The following describes two proteins that form a bound complex.

Residue-level contacts at the interface:
Residue T163 in protein 2 contacts residue K1 in protein 1 (closest heavy-atom distance 3.9 Å).
Residue Y7 in protein 2 interacts with residue M2 in protein 1 (closest heavy-atom distance 3.5 Å).
Residue H114 in protein 2 contacts residue D3 in protein 1 (closest heavy-atom distance 4.9 Å).
Residue Y99 in protein 2 is in contact with residue D3 in protein 1 (closest heavy-atom distance 2.9 Å).
Residue W147 in protein 2 interacts with residue M8 in protein 1 (closest heavy-atom distance 4.2 Å).
Residue T143 in protein 2 interacts with residue L10 in protein 1 (closest heavy-atom distance 2.7 Å).
Residue M45 in protein 2 is in contact with residue M2 in protein 1 (closest heavy-atom distance 3.6 Å).
Residue M5 in protein 2 is in contact with residue K1 in protein 1 (closest heavy-atom distance 3.6 Å).
Residue V152 in protein 2 is in contact with residue F5 in protein 1 (closest heavy-atom distance 4.2 Å).
Residue T73 in protein 2 is in contact with residue Q9 in protein 1 (closest heavy-atom distance 4.5 Å).
Residue D77 in protein 2 is in contact with residue L10 in protein 1 (closest heavy-atom distance 2.9 Å).
Residue Y84 in protein 2 is in contact with residue L10 in protein 1 (closest heavy-atom distance 3.1 Å).
Residue H70 in protein 2 is in contact with residue F5 in protein 1 (closest heavy-atom distance 4.6 Å).
Residue L156 in protein 2 is in contact with residue F5 in protein 1 (closest heavy-atom distance 4.4 Å).
Residue T143 in protein 2 is in contact with residue Q9 in protein 1 (closest heavy-atom distance 4.5 Å).
Residue Y159 in protein 2 is in contact with residue D3 in protein 1 (closest heavy-atom distance 3.6 Å).
Residue V67 in protein 2 is in contact with residue M2 in protein 1 (closest heavy-atom distance 3.7 Å).
Residue K66 in protein 2 contacts residue D3 in protein 1 (closest heavy-atom distance 3.8 Å).
Residue L156 in protein 2 contacts residue D3 in protein 1 (closest heavy-atom distance 3.3 Å).
Residue T80 in protein 2 is in contact with residue L10 in protein 1 (closest heavy-atom distance 3.6 Å).
Residue R97 in protein 2 contacts residue M8 in protein 1 (closest heavy-atom distance 3.0 Å).
Residue W147 in protein 2 is in contact with residue Q9 in protein 1 (closest heavy-atom distance 3.0 Å).
Residue Y159 in protein 2 interacts with residue K1 in protein 1 (closest heavy-atom distance 2.7 Å).
Residue Y123 in protein 2 contacts residue L10 in protein 1 (closest heavy-atom distance 3.7 Å).
Residue H70 in protein 2 is in contact with residue L6 in protein 1 (closest heavy-atom distance 3.7 Å).
Residue V152 in protein 2 contacts residue M8 in protein 1 (closest heavy-atom distance 3.7 Å).
Residue Y159 in protein 2 is in contact with residue M2 in protein 1 (closest heavy-atom distance 3.9 Å).
Residue Y99 in protein 2 interacts with residue M2 in protein 1 (closest heavy-atom distance 3.2 Å).
Residue W147 in protein 2 interacts with residue L10 in protein 1 (closest heavy-atom distance 3.6 Å).
Residue D77 in protein 2 interacts with residue M8 in protein 1 (closest heavy-atom distance 4.8 Å).
Residue E63 in protein 2 interacts with residue K1 in protein 1 (closest heavy-atom distance 3.4 Å).
Residue I124 in protein 2 contacts residue L10 in protein 1 (closest heavy-atom distance 4.3 Å).
Residue T73 in protein 2 is in contact with residue L6 in protein 1 (closest heavy-atom distance 4.4 Å).
Residue A69 in protein 2 contacts residue L6 in protein 1 (closest heavy-atom distance 4.0 Å).
Residue Y116 in protein 2 contacts residue L10 in protein 1 (closest heavy-atom distance 4.0 Å).
Residue W167 in protein 2 contacts residue K1 in protein 1 (closest heavy-atom distance 3.6 Å).
Residue K66 in protein 2 contacts residue M2 in protein 1 (closest heavy-atom distance 3.2 Å).
Residue L81 in protein 2 is in contact with residue L10 in protein 1 (closest heavy-atom distance 3.7 Å).
Residue Q155 in protein 2 contacts residue F5 in protein 1 (closest heavy-atom distance 3.8 Å).
Residue H70 in protein 2 interacts with residue D3 in protein 1 (closest heavy-atom distance 4.7 Å).
Residue L156 in protein 2 contacts residue M8 in protein 1 (closest heavy-atom distance 3.6 Å).
Residue Y116 in protein 2 is in contact with residue M8 in protein 1 (closest heavy-atom distance 4.2 Å).
Residue F9 in protein 2 contacts residue M2 in protein 1 (closest heavy-atom distance 4.0 Å).
Residue V76 in protein 2 interacts with residue Q9 in protein 1 (closest heavy-atom distance 3.6 Å).
Residue V95 in protein 2 is in contact with residue L10 in protein 1 (closest heavy-atom distance 4.7 Å).
Residue E63 in protein 2 is in contact with residue M2 in protein 1 (closest heavy-atom distance 3.2 Å).
Residue Y171 in protein 2 is in contact with residue K1 in protein 1 (closest heavy-atom distance 2.9 Å).
Residue H114 in protein 2 interacts with residue M8 in protein 1 (closest heavy-atom distance 4.0 Å).
Residue R65 in protein 2 interacts with residue L6 in protein 1 (closest heavy-atom distance 4.0 Å).
Residue K66 in protein 2 is in contact with residue L6 in protein 1 (closest heavy-atom distance 3.8 Å).
Residue H70 in protein 2 contacts residue M2 in protein 1 (closest heavy-atom distance 4.5 Å).
Residue K146 in protein 2 interacts with residue L10 in protein 1 (closest heavy-atom distance 3.0 Å).
Residue Y59 in protein 2 interacts with residue K1 in protein 1 (closest heavy-atom distance 4.3 Å).
Residue K146 in protein 2 contacts residue Q9 in protein 1 (closest heavy-atom distance 3.3 Å).
Residue K66 in protein 2 interacts with residue K1 in protein 1 (closest heavy-atom distance 3.8 Å).
Residue T73 in protein 2 interacts with residue M8 in protein 1 (closest heavy-atom distance 3.9 Å).
Residue D77 in protein 2 interacts with residue Q9 in protein 1 (closest heavy-atom distance 3.8 Å).
Residue Q155 in protein 2 is in contact with residue D3 in protein 1 (closest heavy-atom distance 4.6 Å).
Residue Y7 in protein 2 contacts residue K1 in protein 1 (closest heavy-atom distance 3.1 Å).
Residue V152 in protein 2 is in contact with residue D7 in protein 1 (closest heavy-atom distance 4.7 Å).

Sequence of protein 2:
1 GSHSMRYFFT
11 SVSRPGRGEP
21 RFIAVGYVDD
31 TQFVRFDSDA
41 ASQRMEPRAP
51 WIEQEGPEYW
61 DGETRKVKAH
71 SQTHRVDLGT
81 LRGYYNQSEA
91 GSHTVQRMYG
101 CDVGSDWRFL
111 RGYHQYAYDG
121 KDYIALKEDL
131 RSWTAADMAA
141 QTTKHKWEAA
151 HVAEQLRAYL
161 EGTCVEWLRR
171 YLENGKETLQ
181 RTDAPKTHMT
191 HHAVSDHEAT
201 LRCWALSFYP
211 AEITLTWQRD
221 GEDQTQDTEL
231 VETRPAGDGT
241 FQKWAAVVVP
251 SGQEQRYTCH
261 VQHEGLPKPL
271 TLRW

Sequence of protein 1:
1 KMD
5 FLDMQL